Sequence of the first protein:
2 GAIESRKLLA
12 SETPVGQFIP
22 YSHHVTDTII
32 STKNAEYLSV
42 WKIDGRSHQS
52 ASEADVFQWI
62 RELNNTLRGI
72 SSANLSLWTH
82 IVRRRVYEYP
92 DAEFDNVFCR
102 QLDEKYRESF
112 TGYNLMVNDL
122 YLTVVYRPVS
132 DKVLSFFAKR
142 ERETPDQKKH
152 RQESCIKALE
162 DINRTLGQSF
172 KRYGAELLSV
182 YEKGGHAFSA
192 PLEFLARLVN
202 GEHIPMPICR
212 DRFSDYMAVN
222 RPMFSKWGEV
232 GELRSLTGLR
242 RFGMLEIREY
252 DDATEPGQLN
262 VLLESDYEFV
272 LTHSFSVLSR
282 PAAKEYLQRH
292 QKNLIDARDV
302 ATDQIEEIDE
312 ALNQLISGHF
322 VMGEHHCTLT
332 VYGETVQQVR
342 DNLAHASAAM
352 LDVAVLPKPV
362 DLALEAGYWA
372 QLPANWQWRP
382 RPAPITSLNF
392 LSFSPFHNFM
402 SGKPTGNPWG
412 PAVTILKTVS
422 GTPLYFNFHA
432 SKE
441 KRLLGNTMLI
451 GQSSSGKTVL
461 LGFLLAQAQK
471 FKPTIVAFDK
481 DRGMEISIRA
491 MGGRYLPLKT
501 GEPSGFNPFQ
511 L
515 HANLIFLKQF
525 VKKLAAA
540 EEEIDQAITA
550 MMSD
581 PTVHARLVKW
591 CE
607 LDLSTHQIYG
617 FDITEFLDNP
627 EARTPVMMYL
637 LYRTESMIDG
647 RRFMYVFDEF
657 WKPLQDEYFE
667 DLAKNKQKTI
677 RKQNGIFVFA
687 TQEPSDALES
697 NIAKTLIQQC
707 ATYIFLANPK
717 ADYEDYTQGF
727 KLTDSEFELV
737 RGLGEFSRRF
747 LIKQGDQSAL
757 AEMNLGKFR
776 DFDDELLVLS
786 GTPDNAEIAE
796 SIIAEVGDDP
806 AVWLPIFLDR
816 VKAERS

Residue-level contacts at the interface:
Residue A219 in the first protein contacts residue K359 in the second protein (closest heavy-atom distance 2.6 Å).
Residue L10 in the first protein interacts with residue A364 in the second protein (closest heavy-atom distance 3.6 Å).
Residue R152 in the first protein interacts with residue R299 in the second protein (closest heavy-atom distance 2.6 Å).
Residue L240 in the first protein interacts with residue R341 in the second protein (closest heavy-atom distance 4.0 Å).
Residue C210 in the first protein interacts with residue E250 in the second protein (closest heavy-atom distance 3.1 Å).
Residue C210 in the first protein contacts residue D252 in the second protein (closest heavy-atom distance 3.5 Å).
Residue L237 in the first protein is in contact with residue L344 in the second protein (closest heavy-atom distance 3.7 Å).
Residue S236 in the first protein is in contact with residue R341 in the second protein (closest heavy-atom distance 3.7 Å).
Residue R222 in the first protein interacts with residue D362 in the second protein (closest heavy-atom distance 2.5 Å).
Residue K34 in the first protein is in contact with residue D300 in the second protein (closest heavy-atom distance 4.2 Å).
Residue H187 in the first protein contacts residue A355 in the second protein (closest heavy-atom distance 3.2 Å).
Residue R211 in the first protein contacts residue I309 in the second protein (closest heavy-atom distance 3.3 Å).
Residue D212 in the first protein contacts residue R249 in the second protein (closest heavy-atom distance 3.6 Å).
Residue R211 in the first protein contacts residue D253 in the second protein (closest heavy-atom distance 3.6 Å).
Residue Q153 in the first protein is in contact with residue V301 in the second protein (closest heavy-atom distance 3.7 Å).
Residue V220 in the first protein contacts residue P360 in the second protein (closest heavy-atom distance 4.0 Å).
Residue K149 in the first protein contacts residue I296 in the second protein (closest heavy-atom distance 3.7 Å).
Residue P206 in the first protein is in contact with residue L352 in the second protein (closest heavy-atom distance 4.1 Å).
Residue V220 in the first protein interacts with residue K359 in the second protein (closest heavy-atom distance 3.5 Å).
Residue D212 in the first protein interacts with residue Y251 in the second protein (closest heavy-atom distance 3.4 Å).
Residue V220 in the first protein is in contact with residue L357 in the second protein (closest heavy-atom distance 4.1 Å).
Residue P208 in the first protein contacts residue L357 in the second protein (closest heavy-atom distance 4.2 Å).
Residue L237 in the first protein is in contact with residue P360 in the second protein (closest heavy-atom distance 3.6 Å).
Residue H24 in the first protein interacts with residue Q305 in the second protein (closest heavy-atom distance 2.3 Å).
Residue K34 in the first protein interacts with residue R299 in the second protein (closest heavy-atom distance 3.2 Å).
Residue Q153 in the first protein contacts residue D300 in the second protein (closest heavy-atom distance 3.8 Å).
Residue T33 in the first protein contacts residue D300 in the second protein (closest heavy-atom distance 2.9 Å).
Residue K149 in the first protein interacts with residue A298 in the second protein (closest heavy-atom distance 2.7 Å).
Residue I4 in the first protein is in contact with residue W379 in the second protein (closest heavy-atom distance 3.9 Å).
Residue Y217 in the first protein is in contact with residue K359 in the second protein (closest heavy-atom distance 3.2 Å).
Residue S32 in the first protein is in contact with residue D300 in the second protein (closest heavy-atom distance 3.3 Å).
Residue A3 in the first protein interacts with residue F19 in the second protein (closest heavy-atom distance 3.6 Å).
Residue R7 in the first protein interacts with residue Q378 in the second protein (closest heavy-atom distance 3.7 Å).
Residue S6 in the first protein is in contact with residue L363 in the second protein (closest heavy-atom distance 3.4 Å).
Residue H25 in the first protein is in contact with residue D304 in the second protein (closest heavy-atom distance 4.2 Å).
Residue R235 in the first protein interacts with residue W228 in the second protein (closest heavy-atom distance 3.3 Å).
Residue A3 in the first protein contacts residue W379 in the second protein (closest heavy-atom distance 3.4 Å).
Residue K150 in the first protein contacts residue V301 in the second protein (closest heavy-atom distance 4.0 Å).
Residue G186 in the first protein is in contact with residue T255 in the second protein (closest heavy-atom distance 3.3 Å).
Residue K149 in the first protein is in contact with residue R299 in the second protein (closest heavy-atom distance 3.9 Å).
Residue H187 in the first protein is in contact with residue D252 in the second protein (closest heavy-atom distance 3.3 Å).
Residue I209 in the first protein interacts with residue D252 in the second protein (closest heavy-atom distance 4.0 Å).
Residue F189 in the first protein is in contact with residue A355 in the second protein (closest heavy-atom distance 4.2 Å).
Residue L9 in the first protein interacts with residue L363 in the second protein (closest heavy-atom distance 3.8 Å).
Residue P208 in the first protein is in contact with residue A355 in the second protein (closest heavy-atom distance 4.1 Å).
Residue S23 in the first protein interacts with residue D300 in the second protein (closest heavy-atom distance 3.7 Å).
Residue S6 in the first protein is in contact with residue A364 in the second protein (closest heavy-atom distance 3.5 Å).
Residue A36 in the first protein interacts with residue R299 in the second protein (closest heavy-atom distance 4.1 Å).
Residue R7 in the first protein is in contact with residue W379 in the second protein (closest heavy-atom distance 3.2 Å).
Residue A3 in the first protein interacts with residue E366 in the second protein (closest heavy-atom distance 3.7 Å).
Residue Y217 in the first protein interacts with residue L357 in the second protein (closest heavy-atom distance 3.7 Å).
Residue R211 in the first protein is in contact with residue E308 in the second protein (closest heavy-atom distance 3.4 Å).
Residue R211 in the first protein is in contact with residue Y251 in the second protein (closest heavy-atom distance 3.4 Å).
Residue R235 in the first protein interacts with residue E230 in the second protein (closest heavy-atom distance 4.1 Å).
Residue R211 in the first protein is in contact with residue D252 in the second protein (closest heavy-atom distance 3.6 Å).
Residue M207 in the first protein interacts with residue L357 in the second protein (closest heavy-atom distance 3.6 Å).
Residue H24 in the first protein interacts with residue A302 in the second protein (closest heavy-atom distance 3.7 Å).
Residue I205 in the first protein contacts residue L352 in the second protein (closest heavy-atom distance 3.9 Å).
Residue G2 in the first protein contacts residue E366 in the second protein (closest heavy-atom distance 3.9 Å).
Residue R211 in the first protein is in contact with residue Q305 in the second protein (closest heavy-atom distance 2.8 Å).

Sequence of the second protein:
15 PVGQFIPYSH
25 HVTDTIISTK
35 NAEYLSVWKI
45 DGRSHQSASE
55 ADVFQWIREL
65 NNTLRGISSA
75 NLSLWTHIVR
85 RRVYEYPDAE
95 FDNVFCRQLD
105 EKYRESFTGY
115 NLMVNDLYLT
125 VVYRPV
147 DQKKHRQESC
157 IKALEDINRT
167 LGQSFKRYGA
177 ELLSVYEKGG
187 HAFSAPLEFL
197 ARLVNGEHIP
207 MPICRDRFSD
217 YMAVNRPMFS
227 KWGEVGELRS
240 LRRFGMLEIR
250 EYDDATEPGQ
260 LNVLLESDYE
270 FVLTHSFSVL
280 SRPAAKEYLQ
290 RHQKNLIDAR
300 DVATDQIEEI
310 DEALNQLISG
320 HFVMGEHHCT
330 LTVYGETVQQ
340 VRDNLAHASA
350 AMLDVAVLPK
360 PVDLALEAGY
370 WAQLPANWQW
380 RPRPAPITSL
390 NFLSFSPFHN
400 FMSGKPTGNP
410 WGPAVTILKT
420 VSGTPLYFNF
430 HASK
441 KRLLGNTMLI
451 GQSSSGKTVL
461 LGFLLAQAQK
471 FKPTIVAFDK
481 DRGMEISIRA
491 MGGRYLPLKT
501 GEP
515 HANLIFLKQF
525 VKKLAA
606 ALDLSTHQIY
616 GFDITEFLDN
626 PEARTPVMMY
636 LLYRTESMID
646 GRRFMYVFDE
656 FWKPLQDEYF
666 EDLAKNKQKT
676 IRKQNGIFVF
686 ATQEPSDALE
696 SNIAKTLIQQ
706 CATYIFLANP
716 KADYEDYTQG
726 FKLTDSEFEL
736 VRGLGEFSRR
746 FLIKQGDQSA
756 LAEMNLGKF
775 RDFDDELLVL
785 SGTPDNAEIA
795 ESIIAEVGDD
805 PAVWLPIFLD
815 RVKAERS

These two protein chains interact to form a complex.